Interface contacts:
Residue I142 in chain B interacts with residue Y10 in chain A (closest heavy-atom distance 4.9 Å).
Residue Y159 in chain B contacts residue L2 in chain A (closest heavy-atom distance 3.8 Å).
Residue Y99 in chain B interacts with residue D3 in chain A (closest heavy-atom distance 3.1 Å).
Residue R156 in chain B contacts residue G6 in chain A (closest heavy-atom distance 4.8 Å).
Residue Y84 in chain B is in contact with residue Y10 in chain A (closest heavy-atom distance 2.8 Å).
Residue M5 in chain B is in contact with residue I1 in chain A (closest heavy-atom distance 4.8 Å).
Residue Y59 in chain B is in contact with residue I1 in chain A (closest heavy-atom distance 4.4 Å).
Residue F9 in chain B is in contact with residue L2 in chain A (closest heavy-atom distance 4.3 Å).
Residue W147 in chain B interacts with residue E8 in chain A (closest heavy-atom distance 3.9 Å).
Residue T73 in chain B contacts residue A5 in chain A (closest heavy-atom distance 4.8 Å).
Residue T80 in chain B interacts with residue Y10 in chain A (closest heavy-atom distance 3.4 Å).
Residue M67 in chain B is in contact with residue L2 in chain A (closest heavy-atom distance 3.3 Å).
Residue N66 in chain B is in contact with residue A5 in chain A (closest heavy-atom distance 4.5 Å).
Residue T143 in chain B is in contact with residue E9 in chain A (closest heavy-atom distance 3.8 Å).
Residue W147 in chain B contacts residue K7 in chain A (closest heavy-atom distance 2.7 Å).
Residue Y171 in chain B interacts with residue I1 in chain A (closest heavy-atom distance 2.9 Å).
Residue Q155 in chain B interacts with residue D3 in chain A (closest heavy-atom distance 4.5 Å).
Residue I97 in chain B interacts with residue E8 in chain A (closest heavy-atom distance 4.9 Å).
Residue E63 in chain B contacts residue I1 in chain A (closest heavy-atom distance 3.2 Å).
Residue Y7 in chain B is in contact with residue I1 in chain A (closest heavy-atom distance 3.1 Å).
Residue Y99 in chain B contacts residue L2 in chain A (closest heavy-atom distance 4.0 Å).
Residue R163 in chain B is in contact with residue I1 in chain A (closest heavy-atom distance 3.9 Å).
Residue R156 in chain B interacts with residue D3 in chain A (closest heavy-atom distance 2.9 Å).
Residue R156 in chain B interacts with residue T4 in chain A (closest heavy-atom distance 3.5 Å).
Residue H70 in chain B interacts with residue A5 in chain A (closest heavy-atom distance 3.6 Å).
Residue L81 in chain B interacts with residue Y10 in chain A (closest heavy-atom distance 3.7 Å).
Residue E63 in chain B is in contact with residue L2 in chain A (closest heavy-atom distance 2.8 Å).
Residue Y7 in chain B contacts residue L2 in chain A (closest heavy-atom distance 3.3 Å).
Residue H70 in chain B contacts residue D3 in chain A (closest heavy-atom distance 3.5 Å).
Residue R156 in chain B interacts with residue E8 in chain A (closest heavy-atom distance 3.0 Å).
Residue A152 in chain B interacts with residue K7 in chain A (closest heavy-atom distance 4.8 Å).
Residue R163 in chain B is in contact with residue D3 in chain A (closest heavy-atom distance 4.9 Å).
Residue I97 in chain B interacts with residue Y10 in chain A (closest heavy-atom distance 4.2 Å).
Residue T143 in chain B contacts residue Y10 in chain A (closest heavy-atom distance 3.1 Å).
Residue K146 in chain B is in contact with residue E9 in chain A (closest heavy-atom distance 4.8 Å).
Residue Y159 in chain B is in contact with residue I1 in chain A (closest heavy-atom distance 2.6 Å).
Residue G167 in chain B contacts residue I1 in chain A (closest heavy-atom distance 3.9 Å).
Residue T73 in chain B interacts with residue E8 in chain A (closest heavy-atom distance 3.3 Å).
Residue N77 in chain B contacts residue E8 in chain A (closest heavy-atom distance 3.8 Å).
Residue Y123 in chain B contacts residue Y10 in chain A (closest heavy-atom distance 3.4 Å).
Residue A69 in chain B is in contact with residue A5 in chain A (closest heavy-atom distance 3.9 Å).
Residue I95 in chain B is in contact with residue Y10 in chain A (closest heavy-atom distance 3.5 Å).
Residue K146 in chain B is in contact with residue Y10 in chain A (closest heavy-atom distance 2.8 Å).
Residue W147 in chain B is in contact with residue Y10 in chain A (closest heavy-atom distance 3.9 Å).
Residue W147 in chain B interacts with residue E9 in chain A (closest heavy-atom distance 3.7 Å).
Residue V150 in chain B interacts with residue K7 in chain A (closest heavy-atom distance 4.0 Å).
Residue R163 in chain B interacts with residue T4 in chain A (closest heavy-atom distance 4.3 Å).
Residue H70 in chain B contacts residue E8 in chain A (closest heavy-atom distance 4.5 Å).
Residue N77 in chain B interacts with residue Y10 in chain A (closest heavy-atom distance 2.9 Å).
Residue R114 in chain B interacts with residue E8 in chain A (closest heavy-atom distance 2.8 Å).
Residue M45 in chain B interacts with residue L2 in chain A (closest heavy-atom distance 3.8 Å).
Residue D116 in chain B contacts residue Y10 in chain A (closest heavy-atom distance 2.6 Å).
Residue H70 in chain B is in contact with residue T4 in chain A (closest heavy-atom distance 4.0 Å).
Residue N66 in chain B interacts with residue D3 in chain A (closest heavy-atom distance 3.9 Å).
Residue N66 in chain B is in contact with residue T4 in chain A (closest heavy-atom distance 3.0 Å).
Residue Y159 in chain B contacts residue D3 in chain A (closest heavy-atom distance 3.6 Å).
Residue N77 in chain B is in contact with residue E9 in chain A (closest heavy-atom distance 3.7 Å).
Residue N66 in chain B is in contact with residue L2 in chain A (closest heavy-atom distance 4.8 Å).

This data describes a binding interaction between two proteins.

Sequence of chain A:
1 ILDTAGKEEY

Sequence of chain B:
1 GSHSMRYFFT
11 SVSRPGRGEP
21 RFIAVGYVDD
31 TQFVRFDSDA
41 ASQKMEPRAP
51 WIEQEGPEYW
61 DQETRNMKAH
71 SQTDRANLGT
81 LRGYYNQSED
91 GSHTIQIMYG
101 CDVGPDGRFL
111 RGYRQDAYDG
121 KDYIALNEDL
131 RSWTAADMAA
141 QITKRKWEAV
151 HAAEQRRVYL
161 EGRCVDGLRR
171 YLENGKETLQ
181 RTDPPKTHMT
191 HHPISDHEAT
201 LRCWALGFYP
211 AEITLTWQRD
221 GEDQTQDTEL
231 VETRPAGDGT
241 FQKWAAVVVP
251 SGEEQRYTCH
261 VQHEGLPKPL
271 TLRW